Sequence of chain B:
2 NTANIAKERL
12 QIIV

Contacts between the two chains:
Residue G191 in chain A contacts residue T3 in chain B (closest heavy-atom distance 3.4 Å).
Residue L194 in chain A is in contact with residue K8 in chain B (closest heavy-atom distance 3.9 Å).
Residue R151 in chain A is in contact with residue L11 in chain B (closest heavy-atom distance 4.2 Å).
Residue G191 in chain A is in contact with residue N2 in chain B (closest heavy-atom distance 3.5 Å).
Residue D198 in chain A interacts with residue K8 in chain B (closest heavy-atom distance 3.5 Å).
Residue I202 in chain A is in contact with residue Q12 in chain B (closest heavy-atom distance 4.3 Å).
Residue R151 in chain A contacts residue V15 in chain B (closest heavy-atom distance 4.6 Å).
Residue L194 in chain A contacts residue A7 in chain B (closest heavy-atom distance 4.3 Å).
Residue G191 in chain A interacts with residue N5 in chain B (closest heavy-atom distance 5.0 Å).
Residue D192 in chain A contacts residue T3 in chain B (closest heavy-atom distance 4.3 Å).
Residue G191 in chain A is in contact with residue A4 in chain B (closest heavy-atom distance 3.1 Å).
Residue L194 in chain A interacts with residue A4 in chain B (closest heavy-atom distance 3.8 Å).
Residue M193 in chain A contacts residue A4 in chain B (closest heavy-atom distance 3.6 Å).
Residue V147 in chain A contacts residue L11 in chain B (closest heavy-atom distance 3.4 Å).
Residue V150 in chain A interacts with residue V15 in chain B (closest heavy-atom distance 4.9 Å).
Residue D192 in chain A contacts residue A4 in chain B (closest heavy-atom distance 4.2 Å).
Residue E201 in chain A interacts with residue K8 in chain B (closest heavy-atom distance 4.8 Å).
Residue V147 in chain A interacts with residue R10 in chain B (closest heavy-atom distance 4.6 Å).
Residue D154 in chain A contacts residue V15 in chain B (closest heavy-atom distance 3.3 Å).
Residue V147 in chain A contacts residue A7 in chain B (closest heavy-atom distance 3.5 Å).
Residue I202 in chain A contacts residue K8 in chain B (closest heavy-atom distance 4.4 Å).
Residue V150 in chain A contacts residue L11 in chain B (closest heavy-atom distance 3.1 Å).
Residue R151 in chain A contacts residue I14 in chain B (closest heavy-atom distance 3.1 Å).
Residue I202 in chain A is in contact with residue L11 in chain B (closest heavy-atom distance 4.2 Å).
Residue I202 in chain A is in contact with residue V15 in chain B (closest heavy-atom distance 4.0 Å).
Residue R190 in chain A interacts with residue N2 in chain B (closest heavy-atom distance 4.9 Å).

Sequence of chain A:
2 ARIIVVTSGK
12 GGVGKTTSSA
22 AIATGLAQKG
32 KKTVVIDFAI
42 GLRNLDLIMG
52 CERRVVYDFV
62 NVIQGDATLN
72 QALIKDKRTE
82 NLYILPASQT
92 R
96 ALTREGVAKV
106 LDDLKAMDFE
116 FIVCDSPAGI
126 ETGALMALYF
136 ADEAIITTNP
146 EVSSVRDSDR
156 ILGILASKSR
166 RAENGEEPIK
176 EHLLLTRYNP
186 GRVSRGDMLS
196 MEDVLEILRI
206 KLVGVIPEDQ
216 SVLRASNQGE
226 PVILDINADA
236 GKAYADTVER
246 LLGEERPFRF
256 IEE

This data describes a binding interaction between two proteins.